Residue-level contacts at the interface:
Residue V114 in protein 1 interacts with residue A9 in protein 2 (closest heavy-atom distance 2.9 Å).
Residue F153 in protein 1 interacts with residue A6 in protein 2 (closest heavy-atom distance 3.9 Å).
Residue F153 in protein 1 is in contact with residue A5 in protein 2 (closest heavy-atom distance 3.6 Å).
Residue V114 in protein 1 contacts residue A10 in protein 2 (closest heavy-atom distance 4.4 Å).
Residue G155 in protein 1 interacts with residue A8 in protein 2 (closest heavy-atom distance 4.8 Å).
Residue M112 in protein 1 interacts with residue A9 in protein 2 (closest heavy-atom distance 3.1 Å).
Residue F113 in protein 1 contacts residue A9 in protein 2 (closest heavy-atom distance 3.3 Å).
Residue V114 in protein 1 is in contact with residue A8 in protein 2 (closest heavy-atom distance 3.7 Å).
Residue F153 in protein 1 contacts residue A7 in protein 2 (closest heavy-atom distance 4.7 Å).
Residue G155 in protein 1 is in contact with residue A6 in protein 2 (closest heavy-atom distance 4.1 Å).
Residue G154 in protein 1 interacts with residue A8 in protein 2 (closest heavy-atom distance 4.6 Å).
Residue F113 in protein 1 interacts with residue A11 in protein 2 (closest heavy-atom distance 4.7 Å).
Residue F113 in protein 1 contacts residue A10 in protein 2 (closest heavy-atom distance 3.3 Å).
Residue M112 in protein 1 is in contact with residue A8 in protein 2 (closest heavy-atom distance 3.8 Å).
Residue E158 in protein 1 interacts with residue A8 in protein 2 (closest heavy-atom distance 5.0 Å).

These two protein chains interact to form a complex.

Sequence of protein 2:
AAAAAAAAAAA

Sequence of protein 1:
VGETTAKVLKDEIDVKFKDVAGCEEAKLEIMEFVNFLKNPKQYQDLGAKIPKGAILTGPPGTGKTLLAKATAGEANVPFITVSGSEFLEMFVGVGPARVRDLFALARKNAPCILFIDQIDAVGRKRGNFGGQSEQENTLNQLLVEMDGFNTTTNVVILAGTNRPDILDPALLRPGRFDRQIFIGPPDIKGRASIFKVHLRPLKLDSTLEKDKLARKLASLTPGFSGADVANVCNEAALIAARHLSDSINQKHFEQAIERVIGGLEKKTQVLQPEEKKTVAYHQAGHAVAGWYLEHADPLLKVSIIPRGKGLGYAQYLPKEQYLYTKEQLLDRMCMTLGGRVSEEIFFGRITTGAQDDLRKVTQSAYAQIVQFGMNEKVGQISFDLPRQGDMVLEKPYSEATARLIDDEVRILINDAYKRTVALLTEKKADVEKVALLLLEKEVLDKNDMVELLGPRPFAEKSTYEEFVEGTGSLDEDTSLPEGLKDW